Sequence of the second protein:
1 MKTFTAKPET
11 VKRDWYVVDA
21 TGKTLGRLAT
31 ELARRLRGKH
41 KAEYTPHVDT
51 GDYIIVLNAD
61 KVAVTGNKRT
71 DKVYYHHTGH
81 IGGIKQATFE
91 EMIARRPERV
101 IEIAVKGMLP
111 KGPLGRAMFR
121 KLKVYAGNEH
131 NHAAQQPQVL

Contacts between the two chains:
Residue D39 in the first protein interacts with residue Y125 in the second protein (closest heavy-atom distance 2.8 Å).
Residue L84 in the first protein is in contact with residue R95 in the second protein (closest heavy-atom distance 4.6 Å).
Residue R83 in the first protein contacts residue R95 in the second protein (closest heavy-atom distance 4.2 Å).
Residue L40 in the first protein is in contact with residue A133 in the second protein (closest heavy-atom distance 4.7 Å).
Residue D39 in the first protein interacts with residue V124 in the second protein (closest heavy-atom distance 3.0 Å).
Residue D39 in the first protein interacts with residue K123 in the second protein (closest heavy-atom distance 4.3 Å).
Residue R83 in the first protein interacts with residue R96 in the second protein (closest heavy-atom distance 2.3 Å).
Residue L40 in the first protein contacts residue A134 in the second protein (closest heavy-atom distance 2.9 Å).
Residue A41 in the first protein is in contact with residue A134 in the second protein (closest heavy-atom distance 4.4 Å).
Residue A41 in the first protein is in contact with residue K123 in the second protein (closest heavy-atom distance 4.5 Å).
Residue K38 in the first protein interacts with residue Y125 in the second protein (closest heavy-atom distance 2.4 Å).
Residue G44 in the first protein interacts with residue E98 in the second protein (closest heavy-atom distance 4.0 Å).
Residue F82 in the first protein interacts with residue R96 in the second protein (closest heavy-atom distance 4.1 Å).

Sequence of the first protein:
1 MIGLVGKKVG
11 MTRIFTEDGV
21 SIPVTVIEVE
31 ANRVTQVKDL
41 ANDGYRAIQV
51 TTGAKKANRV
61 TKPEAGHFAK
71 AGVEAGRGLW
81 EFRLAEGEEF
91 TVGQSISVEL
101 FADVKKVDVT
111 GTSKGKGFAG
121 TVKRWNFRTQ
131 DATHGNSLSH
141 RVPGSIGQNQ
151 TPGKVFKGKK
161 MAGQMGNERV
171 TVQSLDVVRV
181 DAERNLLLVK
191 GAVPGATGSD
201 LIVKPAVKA

The following describes two proteins that form a bound complex.